Residue-level contacts at the interface:
Residue E113 in chain B is in contact with residue Q148 in chain A (closest heavy-atom distance 4.0 Å).
Residue G112 in chain B is in contact with residue I147 in chain A (closest heavy-atom distance 4.0 Å).
Residue G112 in chain B is in contact with residue K146 in chain A (closest heavy-atom distance 4.6 Å).
Residue L115 in chain B is in contact with residue P150 in chain A (closest heavy-atom distance 4.4 Å).
Residue G112 in chain B is in contact with residue Q148 in chain A (closest heavy-atom distance 3.2 Å).
Residue L115 in chain B interacts with residue L149 in chain A (closest heavy-atom distance 4.7 Å).

These two protein chains interact to form a complex.

Sequence of chain B:
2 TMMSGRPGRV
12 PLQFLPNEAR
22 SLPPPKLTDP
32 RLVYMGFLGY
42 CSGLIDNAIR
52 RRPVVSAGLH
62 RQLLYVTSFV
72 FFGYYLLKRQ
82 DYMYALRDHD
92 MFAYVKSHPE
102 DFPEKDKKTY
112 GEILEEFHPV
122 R

Sequence of chain A:
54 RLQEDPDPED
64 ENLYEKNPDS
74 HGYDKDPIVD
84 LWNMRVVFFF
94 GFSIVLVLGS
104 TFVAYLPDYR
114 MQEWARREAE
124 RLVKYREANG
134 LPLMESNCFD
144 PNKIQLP